Sequence of protein 2:
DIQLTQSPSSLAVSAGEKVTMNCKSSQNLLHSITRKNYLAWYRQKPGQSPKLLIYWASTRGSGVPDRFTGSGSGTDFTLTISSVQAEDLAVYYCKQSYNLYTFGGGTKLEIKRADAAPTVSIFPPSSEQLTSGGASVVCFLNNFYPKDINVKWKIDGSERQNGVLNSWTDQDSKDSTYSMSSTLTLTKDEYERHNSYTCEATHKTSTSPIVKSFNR

This data describes a binding interaction between two proteins.

Sequence of protein 1:
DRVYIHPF

Residue-level contacts at the interface:
Residue Y38 in protein 2 interacts with residue F8 in protein 1 (closest heavy-atom distance 4.7 Å).
Residue Y101 in protein 2 interacts with residue P7 in protein 1 (closest heavy-atom distance 4.5 Å).
Residue H31 in protein 2 is in contact with residue H6 in protein 1 (closest heavy-atom distance 4.2 Å).
Residue S97 in protein 2 is in contact with residue H6 in protein 1 (closest heavy-atom distance 3.0 Å).
Residue Y98 in protein 2 interacts with residue H6 in protein 1 (closest heavy-atom distance 3.1 Å).
Residue S97 in protein 2 is in contact with residue F8 in protein 1 (closest heavy-atom distance 3.2 Å).
Residue T34 in protein 2 contacts residue Y4 in protein 1 (closest heavy-atom distance 3.2 Å).
Residue N99 in protein 2 is in contact with residue F8 in protein 1 (closest heavy-atom distance 3.7 Å).
Residue Y101 in protein 2 interacts with residue F8 in protein 1 (closest heavy-atom distance 3.0 Å).
Residue L100 in protein 2 is in contact with residue F8 in protein 1 (closest heavy-atom distance 3.1 Å).
Residue Y38 in protein 2 interacts with residue H6 in protein 1 (closest heavy-atom distance 3.2 Å).
Residue I33 in protein 2 interacts with residue Y4 in protein 1 (closest heavy-atom distance 3.7 Å).
Residue N99 in protein 2 is in contact with residue H6 in protein 1 (closest heavy-atom distance 5.0 Å).
Residue H31 in protein 2 interacts with residue Y4 in protein 1 (closest heavy-atom distance 3.1 Å).
Residue Y38 in protein 2 is in contact with residue Y4 in protein 1 (closest heavy-atom distance 4.7 Å).
Residue Y98 in protein 2 is in contact with residue F8 in protein 1 (closest heavy-atom distance 3.6 Å).